Residue-level contacts at the interface:
Residue L384 in chain B is in contact with residue I37 in chain A (closest heavy-atom distance 4.0 Å).
Residue V387 in chain B contacts residue L41 in chain A (closest heavy-atom distance 4.0 Å).
Residue F383 in chain B interacts with residue L41 in chain A (closest heavy-atom distance 3.5 Å).
Residue V387 in chain B contacts residue F45 in chain A (closest heavy-atom distance 3.6 Å).
Residue V380 in chain B interacts with residue I37 in chain A (closest heavy-atom distance 3.6 Å).
Residue L376 in chain B interacts with residue V30 in chain A (closest heavy-atom distance 4.4 Å).
Residue K373 in chain B is in contact with residue V30 in chain A (closest heavy-atom distance 4.1 Å).
Residue K373 in chain B interacts with residue W26 in chain A (closest heavy-atom distance 3.5 Å).
Residue L384 in chain B interacts with residue L41 in chain A (closest heavy-atom distance 3.9 Å).
Residue M391 in chain B interacts with residue F45 in chain A (closest heavy-atom distance 4.2 Å).

Sequence of chain B:
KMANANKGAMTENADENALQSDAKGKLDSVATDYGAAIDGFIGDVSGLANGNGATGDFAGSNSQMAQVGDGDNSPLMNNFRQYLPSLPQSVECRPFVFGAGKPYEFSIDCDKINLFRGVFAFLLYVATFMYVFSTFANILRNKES

Sequence of chain A:
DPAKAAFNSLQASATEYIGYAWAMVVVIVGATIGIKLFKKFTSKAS

The following describes two proteins that form a bound complex.